Sequence of chain B:
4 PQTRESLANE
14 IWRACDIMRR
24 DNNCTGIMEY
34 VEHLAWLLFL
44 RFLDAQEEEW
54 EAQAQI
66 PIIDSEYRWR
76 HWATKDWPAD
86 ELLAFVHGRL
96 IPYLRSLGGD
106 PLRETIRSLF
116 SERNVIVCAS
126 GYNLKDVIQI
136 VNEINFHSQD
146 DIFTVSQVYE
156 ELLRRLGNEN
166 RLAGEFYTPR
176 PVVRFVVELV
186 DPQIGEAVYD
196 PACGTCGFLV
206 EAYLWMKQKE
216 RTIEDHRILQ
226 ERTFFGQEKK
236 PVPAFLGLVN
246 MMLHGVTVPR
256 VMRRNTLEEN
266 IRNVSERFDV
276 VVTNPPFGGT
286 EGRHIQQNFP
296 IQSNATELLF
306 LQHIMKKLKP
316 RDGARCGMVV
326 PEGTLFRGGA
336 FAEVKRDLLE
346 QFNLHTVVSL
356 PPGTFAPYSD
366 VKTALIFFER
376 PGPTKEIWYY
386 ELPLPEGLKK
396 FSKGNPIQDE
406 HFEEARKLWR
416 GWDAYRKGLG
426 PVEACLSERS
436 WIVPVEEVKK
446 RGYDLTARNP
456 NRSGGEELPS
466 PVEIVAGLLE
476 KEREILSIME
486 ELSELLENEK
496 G

The following describes two proteins that form a bound complex.

Sequence of chain A:
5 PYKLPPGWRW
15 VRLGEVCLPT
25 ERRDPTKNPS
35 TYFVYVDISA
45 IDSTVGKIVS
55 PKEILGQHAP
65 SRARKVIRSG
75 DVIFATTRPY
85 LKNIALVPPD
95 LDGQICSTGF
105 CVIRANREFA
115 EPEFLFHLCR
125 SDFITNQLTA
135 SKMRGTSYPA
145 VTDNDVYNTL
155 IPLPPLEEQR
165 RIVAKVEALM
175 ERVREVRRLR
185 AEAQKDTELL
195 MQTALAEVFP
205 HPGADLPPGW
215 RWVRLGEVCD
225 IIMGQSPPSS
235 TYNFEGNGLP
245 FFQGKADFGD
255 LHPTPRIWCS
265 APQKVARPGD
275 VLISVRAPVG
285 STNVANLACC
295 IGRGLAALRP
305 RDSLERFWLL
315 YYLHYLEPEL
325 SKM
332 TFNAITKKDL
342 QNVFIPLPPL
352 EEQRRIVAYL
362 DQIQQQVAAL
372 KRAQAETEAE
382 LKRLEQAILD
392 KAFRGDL

Interface contacts:
Residue G334 in chain B is in contact with residue E377 in chain A (closest heavy-atom distance 3.9 Å).
Residue I483 in chain B contacts residue L371 in chain A (closest heavy-atom distance 3.9 Å).
Residue I483 in chain B contacts residue Q367 in chain A (closest heavy-atom distance 3.6 Å).
Residue G334 in chain B contacts residue R373 in chain A (closest heavy-atom distance 3.7 Å).
Residue I480 in chain B interacts with residue Q375 in chain A (closest heavy-atom distance 4.1 Å).
Residue L490 in chain B is in contact with residue I364 in chain A (closest heavy-atom distance 4.1 Å).
Residue L473 in chain B interacts with residue L385 in chain A (closest heavy-atom distance 4.0 Å).
Residue E477 in chain B contacts residue R184 in chain A (closest heavy-atom distance 3.8 Å).
Residue L490 in chain B interacts with residue Q363 in chain A (closest heavy-atom distance 3.5 Å).
Residue G334 in chain B is in contact with residue A376 in chain A (closest heavy-atom distance 3.8 Å).
Residue I480 in chain B interacts with residue A374 in chain A (closest heavy-atom distance 4.0 Å).
Residue I480 in chain B interacts with residue T378 in chain A (closest heavy-atom distance 3.7 Å).
Residue P464 in chain B is in contact with residue R384 in chain A (closest heavy-atom distance 3.4 Å).
Residue E494 in chain B contacts residue Y360 in chain A (closest heavy-atom distance 3.5 Å).
Residue F331 in chain B interacts with residue E381 in chain A (closest heavy-atom distance 3.4 Å).
Residue M484 in chain B contacts residue L371 in chain A (closest heavy-atom distance 3.5 Å).
Residue Q297 in chain B interacts with residue Q366 in chain A (closest heavy-atom distance 3.7 Å).
Residue Q297 in chain B is in contact with residue R373 in chain A (closest heavy-atom distance 3.9 Å).
Residue P466 in chain B contacts residue I389 in chain A (closest heavy-atom distance 3.6 Å).
Residue E461 in chain B is in contact with residue D391 in chain A (closest heavy-atom distance 4.0 Å).
Residue L487 in chain B interacts with residue I364 in chain A (closest heavy-atom distance 4.2 Å).
Residue L473 in chain B interacts with residue L382 in chain A (closest heavy-atom distance 3.9 Å).
Residue P466 in chain B interacts with residue K392 in chain A (closest heavy-atom distance 3.9 Å).
Residue E461 in chain B contacts residue R395 in chain A (closest heavy-atom distance 4.0 Å).
Residue I469 in chain B interacts with residue E381 in chain A (closest heavy-atom distance 3.5 Å).
Residue E345 in chain B interacts with residue R260 in chain A (closest heavy-atom distance 3.6 Å).
Residue G333 in chain B is in contact with residue A380 in chain A (closest heavy-atom distance 4.1 Å).
Residue L463 in chain B contacts residue Q387 in chain A (closest heavy-atom distance 4.3 Å).
Residue Q346 in chain B interacts with residue T258 in chain A (closest heavy-atom distance 3.9 Å).
Residue P455 in chain B interacts with residue A134 in chain A (closest heavy-atom distance 3.1 Å).
Residue S458 in chain B is in contact with residue P5 in chain A (closest heavy-atom distance 3.8 Å).
Residue K476 in chain B interacts with residue T378 in chain A (closest heavy-atom distance 3.9 Å).
Residue E338 in chain B is in contact with residue R373 in chain A (closest heavy-atom distance 2.3 Å).
Residue E486 in chain B interacts with residue Q367 in chain A (closest heavy-atom distance 3.7 Å).
Residue P466 in chain B is in contact with residue L385 in chain A (closest heavy-atom distance 3.8 Å).
Residue A335 in chain B is in contact with residue R373 in chain A (closest heavy-atom distance 4.0 Å).
Residue G460 in chain B contacts residue R395 in chain A (closest heavy-atom distance 3.0 Å).
Residue L473 in chain B interacts with residue T378 in chain A (closest heavy-atom distance 3.7 Å).
Residue F331 in chain B contacts residue R384 in chain A (closest heavy-atom distance 3.3 Å).
Residue P466 in chain B contacts residue A388 in chain A (closest heavy-atom distance 4.3 Å).
Residue L487 in chain B contacts residue L194 in chain A (closest heavy-atom distance 3.5 Å).
Residue L487 in chain B is in contact with residue V368 in chain A (closest heavy-atom distance 4.1 Å).
Residue F336 in chain B is in contact with residue E377 in chain A (closest heavy-atom distance 4.3 Å).
Residue I469 in chain B contacts residue L385 in chain A (closest heavy-atom distance 3.5 Å).
Residue P464 in chain B is in contact with residue A388 in chain A (closest heavy-atom distance 4.0 Å).
Residue L463 in chain B interacts with residue R384 in chain A (closest heavy-atom distance 3.5 Å).
Residue L487 in chain B contacts residue Q367 in chain A (closest heavy-atom distance 3.5 Å).
Residue I480 in chain B interacts with residue L371 in chain A (closest heavy-atom distance 3.6 Å).
Residue R341 in chain B contacts residue D254 in chain A (closest heavy-atom distance 3.4 Å).
Residue I480 in chain B contacts residue R184 in chain A (closest heavy-atom distance 3.2 Å).
Residue I296 in chain B is in contact with residue R373 in chain A (closest heavy-atom distance 3.4 Å).
Residue K476 in chain B contacts residue E377 in chain A (closest heavy-atom distance 2.6 Å).
Residue L463 in chain B interacts with residue D391 in chain A (closest heavy-atom distance 4.3 Å).
Residue K476 in chain B interacts with residue A374 in chain A (closest heavy-atom distance 4.1 Å).
Residue I469 in chain B interacts with residue R384 in chain A (closest heavy-atom distance 3.3 Å).
Residue G460 in chain B is in contact with residue D391 in chain A (closest heavy-atom distance 4.2 Å).
Residue V470 in chain B interacts with residue L385 in chain A (closest heavy-atom distance 3.6 Å).
Residue R332 in chain B interacts with residue E377 in chain A (closest heavy-atom distance 2.5 Å).
Residue L473 in chain B contacts residue E381 in chain A (closest heavy-atom distance 4.1 Å).
Residue G333 in chain B is in contact with residue E377 in chain A (closest heavy-atom distance 4.2 Å).